Sequence of the first protein:
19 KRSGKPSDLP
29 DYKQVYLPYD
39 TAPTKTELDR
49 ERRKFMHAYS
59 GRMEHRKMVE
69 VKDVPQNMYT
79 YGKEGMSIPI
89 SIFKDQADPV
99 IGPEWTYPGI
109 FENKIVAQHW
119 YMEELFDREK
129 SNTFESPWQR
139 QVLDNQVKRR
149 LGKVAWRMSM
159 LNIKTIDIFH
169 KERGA

The following describes two proteins that form a bound complex.

Contacts between the two chains:
Residue R276 in the second protein contacts residue A153 in the first protein (closest heavy-atom distance 4.8 Å).
Residue Q260 in the second protein contacts residue M156 in the first protein (closest heavy-atom distance 4.2 Å).
Residue T259 in the second protein interacts with residue M156 in the first protein (closest heavy-atom distance 4.7 Å).
Residue T259 in the second protein contacts residue V152 in the first protein (closest heavy-atom distance 3.6 Å).
Residue D274 in the second protein interacts with residue A153 in the first protein (closest heavy-atom distance 4.6 Å).

Sequence of the second protein:
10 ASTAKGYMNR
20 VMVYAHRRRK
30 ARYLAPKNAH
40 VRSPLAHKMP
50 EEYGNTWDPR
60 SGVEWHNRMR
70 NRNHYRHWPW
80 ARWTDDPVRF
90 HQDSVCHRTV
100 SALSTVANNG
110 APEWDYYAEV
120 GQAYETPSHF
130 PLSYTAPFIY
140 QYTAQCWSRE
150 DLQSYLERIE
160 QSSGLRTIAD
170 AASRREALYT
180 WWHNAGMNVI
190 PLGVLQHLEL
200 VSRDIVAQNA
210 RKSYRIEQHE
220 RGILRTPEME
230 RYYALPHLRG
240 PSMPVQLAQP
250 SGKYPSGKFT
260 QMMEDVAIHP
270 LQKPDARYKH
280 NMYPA